The following describes two proteins that form a bound complex.

Sequence of protein 1:
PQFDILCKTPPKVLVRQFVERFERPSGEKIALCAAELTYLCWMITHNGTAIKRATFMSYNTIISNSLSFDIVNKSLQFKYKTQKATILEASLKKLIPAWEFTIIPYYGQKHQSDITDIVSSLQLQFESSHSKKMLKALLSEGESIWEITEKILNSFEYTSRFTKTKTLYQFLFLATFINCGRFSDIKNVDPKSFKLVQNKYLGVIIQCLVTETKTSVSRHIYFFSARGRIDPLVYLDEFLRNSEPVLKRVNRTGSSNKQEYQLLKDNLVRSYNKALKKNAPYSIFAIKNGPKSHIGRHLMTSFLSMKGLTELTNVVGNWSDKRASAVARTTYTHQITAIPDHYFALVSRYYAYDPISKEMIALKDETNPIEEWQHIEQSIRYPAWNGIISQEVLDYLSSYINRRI

Residue-level contacts at the interface:
Residue M316 in protein 2 interacts with residue Q345 in protein 1 (closest heavy-atom distance 3.1 Å).
Residue H308 in protein 2 contacts residue Y342 in protein 1 (closest heavy-atom distance 3.5 Å).
Residue T311 in protein 2 is in contact with residue T343 in protein 1 (closest heavy-atom distance 4.2 Å).
Residue L147 in protein 2 is in contact with residue H344 in protein 1 (closest heavy-atom distance 3.1 Å).
Residue K140 in protein 2 is in contact with residue T340 in protein 1 (closest heavy-atom distance 3.8 Å).
Residue H304 in protein 2 interacts with residue Y342 in protein 1 (closest heavy-atom distance 3.3 Å).
Residue T323 in protein 2 interacts with residue A334 in protein 1 (closest heavy-atom distance 3.9 Å).
Residue S315 in protein 2 contacts residue T347 in protein 1 (closest heavy-atom distance 2.7 Å).
Residue W329 in protein 2 is in contact with residue S335 in protein 1 (closest heavy-atom distance 3.8 Å).
Residue M316 in protein 2 interacts with residue A348 in protein 1 (closest heavy-atom distance 3.5 Å).
Residue R307 in protein 2 contacts residue Y342 in protein 1 (closest heavy-atom distance 3.0 Å).
Residue I115 in protein 2 interacts with residue S91 in protein 1 (closest heavy-atom distance 3.2 Å).
Residue N324 in protein 2 contacts residue A334 in protein 1 (closest heavy-atom distance 3.5 Å).
Residue S312 in protein 2 interacts with residue Q345 in protein 1 (closest heavy-atom distance 3.9 Å).
Residue I115 in protein 2 interacts with residue L95 in protein 1 (closest heavy-atom distance 3.4 Å).
Residue T320 in protein 2 interacts with residue A334 in protein 1 (closest heavy-atom distance 3.7 Å).
Residue I118 in protein 2 is in contact with residue M43 in protein 1 (closest heavy-atom distance 4.0 Å).
Residue S113 in protein 2 is in contact with residue N47 in protein 1 (closest heavy-atom distance 3.4 Å).
Residue I118 in protein 2 interacts with residue N47 in protein 1 (closest heavy-atom distance 4.1 Å).
Residue M316 in protein 2 contacts residue I346 in protein 1 (closest heavy-atom distance 3.9 Å).
Residue I118 in protein 2 contacts residue G48 in protein 1 (closest heavy-atom distance 3.9 Å).
Residue W329 in protein 2 is in contact with residue Y342 in protein 1 (closest heavy-atom distance 3.9 Å).
Residue I366 in protein 2 is in contact with residue K368 in protein 1 (closest heavy-atom distance 4.1 Å).
Residue L122 in protein 2 is in contact with residue M43 in protein 1 (closest heavy-atom distance 3.4 Å).
Residue M316 in protein 2 interacts with residue T347 in protein 1 (closest heavy-atom distance 3.6 Å).
Residue T320 in protein 2 contacts residue D331 in protein 1 (closest heavy-atom distance 2.5 Å).
Residue V119 in protein 2 is in contact with residue V15 in protein 1 (closest heavy-atom distance 3.3 Å).
Residue V119 in protein 2 interacts with residue K12 in protein 1 (closest heavy-atom distance 4.0 Å).
Residue K144 in protein 2 is in contact with residue T343 in protein 1 (closest heavy-atom distance 4.0 Å).
Residue T320 in protein 2 contacts residue R333 in protein 1 (closest heavy-atom distance 3.3 Å).
Residue Q123 in protein 2 contacts residue P11 in protein 1 (closest heavy-atom distance 3.0 Å).
Residue S312 in protein 2 is in contact with residue Y342 in protein 1 (closest heavy-atom distance 3.1 Å).
Residue F126 in protein 2 interacts with residue P11 in protein 1 (closest heavy-atom distance 3.5 Å).
Residue F126 in protein 2 contacts residue C7 in protein 1 (closest heavy-atom distance 3.6 Å).
Residue S315 in protein 2 contacts residue Q345 in protein 1 (closest heavy-atom distance 2.7 Å).
Residue W329 in protein 2 contacts residue A338 in protein 1 (closest heavy-atom distance 3.8 Å).
Residue T311 in protein 2 is in contact with residue Y342 in protein 1 (closest heavy-atom distance 3.6 Å).
Residue N324 in protein 2 interacts with residue R333 in protein 1 (closest heavy-atom distance 3.0 Å).
Residue E321 in protein 2 interacts with residue R333 in protein 1 (closest heavy-atom distance 3.1 Å).
Residue I366 in protein 2 interacts with residue Y363 in protein 1 (closest heavy-atom distance 3.3 Å).
Residue P365 in protein 2 interacts with residue P350 in protein 1 (closest heavy-atom distance 4.0 Å).
Residue N324 in protein 2 interacts with residue S335 in protein 1 (closest heavy-atom distance 2.6 Å).
Residue L122 in protein 2 is in contact with residue P11 in protein 1 (closest heavy-atom distance 3.6 Å).
Residue Q123 in protein 2 is in contact with residue P10 in protein 1 (closest heavy-atom distance 3.7 Å).
Residue V119 in protein 2 interacts with residue P11 in protein 1 (closest heavy-atom distance 4.0 Å).
Residue K144 in protein 2 interacts with residue H344 in protein 1 (closest heavy-atom distance 3.1 Å).
Residue S312 in protein 2 is in contact with residue T343 in protein 1 (closest heavy-atom distance 3.7 Å).
Residue S312 in protein 2 is in contact with residue H344 in protein 1 (closest heavy-atom distance 2.8 Å).
Residue S315 in protein 2 interacts with residue T343 in protein 1 (closest heavy-atom distance 3.5 Å).
Residue H308 in protein 2 interacts with residue H344 in protein 1 (closest heavy-atom distance 2.9 Å).
Residue H308 in protein 2 is in contact with residue T341 in protein 1 (closest heavy-atom distance 3.1 Å).
Residue L122 in protein 2 contacts residue G48 in protein 1 (closest heavy-atom distance 3.2 Å).
Residue K368 in protein 2 interacts with residue E321 in protein 1 (closest heavy-atom distance 3.4 Å).
Residue Q123 in protein 2 contacts residue K12 in protein 1 (closest heavy-atom distance 2.7 Å).
Residue I366 in protein 2 interacts with residue H352 in protein 1 (closest heavy-atom distance 3.3 Å).
Residue L143 in protein 2 interacts with residue H344 in protein 1 (closest heavy-atom distance 3.7 Å).
Residue I115 in protein 2 interacts with residue K94 in protein 1 (closest heavy-atom distance 3.6 Å).
Residue F126 in protein 2 interacts with residue P10 in protein 1 (closest heavy-atom distance 3.3 Å).
Residue G318 in protein 2 contacts residue T347 in protein 1 (closest heavy-atom distance 3.8 Å).
Residue F126 in protein 2 is in contact with residue K8 in protein 1 (closest heavy-atom distance 2.9 Å).

Sequence of protein 2:
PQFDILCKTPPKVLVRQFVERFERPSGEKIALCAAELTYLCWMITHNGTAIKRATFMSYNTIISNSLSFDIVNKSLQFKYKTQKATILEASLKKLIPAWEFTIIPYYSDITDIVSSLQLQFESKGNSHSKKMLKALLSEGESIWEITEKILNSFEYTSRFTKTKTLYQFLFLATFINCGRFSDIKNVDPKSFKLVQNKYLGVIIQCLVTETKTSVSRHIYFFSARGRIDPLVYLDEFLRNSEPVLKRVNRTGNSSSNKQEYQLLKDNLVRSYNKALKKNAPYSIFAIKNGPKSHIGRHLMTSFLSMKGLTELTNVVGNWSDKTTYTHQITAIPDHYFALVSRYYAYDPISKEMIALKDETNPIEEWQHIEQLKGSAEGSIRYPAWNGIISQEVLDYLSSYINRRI